Residue-level contacts at the interface:
Residue N59 in chain B is in contact with residue S33 in chain A (closest heavy-atom distance 2.9 Å).
Residue L60 in chain B interacts with residue A29 in chain A (closest heavy-atom distance 3.5 Å).
Residue R35 in chain B is in contact with residue L50 in chain A (closest heavy-atom distance 4.0 Å).
Residue N59 in chain B contacts residue A32 in chain A (closest heavy-atom distance 4.3 Å).
Residue Y174 in chain B interacts with residue A29 in chain A (closest heavy-atom distance 4.5 Å).
Residue T34 in chain B is in contact with residue I45 in chain A (closest heavy-atom distance 4.6 Å).
Residue L60 in chain B interacts with residue V25 in chain A (closest heavy-atom distance 3.2 Å).
Residue S52 in chain B interacts with residue P35 in chain A (closest heavy-atom distance 4.2 Å).
Residue Y174 in chain B contacts residue M30 in chain A (closest heavy-atom distance 3.1 Å).
Residue L60 in chain B is in contact with residue W26 in chain A (closest heavy-atom distance 3.8 Å).
Residue Y174 in chain B contacts residue S33 in chain A (closest heavy-atom distance 2.2 Å).
Residue Q29 in chain B contacts residue F38 in chain A (closest heavy-atom distance 3.7 Å).
Residue N59 in chain B interacts with residue A29 in chain A (closest heavy-atom distance 3.4 Å).
Residue P155 in chain B interacts with residue M30 in chain A (closest heavy-atom distance 4.6 Å).
Residue Y174 in chain B interacts with residue P34 in chain A (closest heavy-atom distance 3.4 Å).
Residue K28 in chain B is in contact with residue K44 in chain A (closest heavy-atom distance 3.7 Å).
Residue K45 in chain B is in contact with residue F38 in chain A (closest heavy-atom distance 3.4 Å).
Residue F56 in chain B is in contact with residue W26 in chain A (closest heavy-atom distance 3.4 Å).
Residue F56 in chain B is in contact with residue M30 in chain A (closest heavy-atom distance 3.0 Å).
Residue R35 in chain B contacts residue I48 in chain A (closest heavy-atom distance 4.3 Å).
Residue H55 in chain B contacts residue A32 in chain A (closest heavy-atom distance 3.0 Å).
Residue C133 in chain B interacts with residue W26 in chain A (closest heavy-atom distance 3.8 Å).
Residue C49 in chain B interacts with residue F38 in chain A (closest heavy-atom distance 3.7 Å).
Residue T173 in chain B contacts residue L8 in chain A (closest heavy-atom distance 3.6 Å).
Residue M63 in chain B is in contact with residue W26 in chain A (closest heavy-atom distance 4.7 Å).
Residue K28 in chain B is in contact with residue I45 in chain A (closest heavy-atom distance 3.6 Å).
Residue K171 in chain B contacts residue L8 in chain A (closest heavy-atom distance 3.3 Å).
Residue S52 in chain B contacts residue P34 in chain A (closest heavy-atom distance 2.2 Å).
Residue D132 in chain B is in contact with residue W26 in chain A (closest heavy-atom distance 3.0 Å).
Residue R35 in chain B contacts residue K47 in chain A (closest heavy-atom distance 4.1 Å).
Residue T34 in chain B interacts with residue Q46 in chain A (closest heavy-atom distance 3.4 Å).
Residue H25 in chain B contacts residue I45 in chain A (closest heavy-atom distance 3.3 Å).
Residue Y30 in chain B is in contact with residue F38 in chain A (closest heavy-atom distance 3.1 Å).
Residue Y174 in chain B interacts with residue P35 in chain A (closest heavy-atom distance 3.8 Å).
Residue P175 in chain B contacts residue P36 in chain A (closest heavy-atom distance 4.4 Å).
Residue G33 in chain B interacts with residue I45 in chain A (closest heavy-atom distance 3.3 Å).
Residue C49 in chain B contacts residue P36 in chain A (closest heavy-atom distance 3.4 Å).
Residue S52 in chain B contacts residue P36 in chain A (closest heavy-atom distance 4.2 Å).
Residue S52 in chain B interacts with residue S33 in chain A (closest heavy-atom distance 3.1 Å).
Residue T34 in chain B is in contact with residue I48 in chain A (closest heavy-atom distance 2.9 Å).
Residue D132 in chain B contacts residue V25 in chain A (closest heavy-atom distance 3.2 Å).
Residue G33 in chain B is in contact with residue I48 in chain A (closest heavy-atom distance 3.9 Å).
Residue Y174 in chain B interacts with residue P36 in chain A (closest heavy-atom distance 4.3 Å).
Residue T173 in chain B interacts with residue M30 in chain A (closest heavy-atom distance 4.6 Å).
Residue T34 in chain B contacts residue K47 in chain A (closest heavy-atom distance 3.2 Å).
Residue I48 in chain B interacts with residue P36 in chain A (closest heavy-atom distance 4.4 Å).
Residue Q153 in chain B interacts with residue W26 in chain A (closest heavy-atom distance 3.5 Å).
Residue H55 in chain B is in contact with residue S33 in chain A (closest heavy-atom distance 2.2 Å).
Residue M63 in chain B interacts with residue K28 in chain A (closest heavy-atom distance 4.5 Å).
Residue Q29 in chain B is in contact with residue P39 in chain A (closest heavy-atom distance 4.6 Å).
Residue F56 in chain B contacts residue S33 in chain A (closest heavy-atom distance 3.0 Å).
Residue K28 in chain B interacts with residue G43 in chain A (closest heavy-atom distance 3.6 Å).
Residue Y32 in chain B interacts with residue I48 in chain A (closest heavy-atom distance 4.4 Å).
Residue I40 in chain B is in contact with residue I48 in chain A (closest heavy-atom distance 4.5 Å).
Residue F56 in chain B contacts residue A29 in chain A (closest heavy-atom distance 3.2 Å).
Residue G33 in chain B is in contact with residue Q46 in chain A (closest heavy-atom distance 3.2 Å).
Residue A31 in chain B interacts with residue I45 in chain A (closest heavy-atom distance 3.5 Å).
Residue P155 in chain B is in contact with residue W26 in chain A (closest heavy-atom distance 3.3 Å).
Residue M63 in chain B is in contact with residue V25 in chain A (closest heavy-atom distance 3.2 Å).
Residue K28 in chain B is in contact with residue N42 in chain A (closest heavy-atom distance 4.2 Å).

Sequence of chain A:
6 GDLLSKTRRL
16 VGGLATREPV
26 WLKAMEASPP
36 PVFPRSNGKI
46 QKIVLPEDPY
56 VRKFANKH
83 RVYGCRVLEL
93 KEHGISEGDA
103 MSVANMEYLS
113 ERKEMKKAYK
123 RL

Sequence of chain B:
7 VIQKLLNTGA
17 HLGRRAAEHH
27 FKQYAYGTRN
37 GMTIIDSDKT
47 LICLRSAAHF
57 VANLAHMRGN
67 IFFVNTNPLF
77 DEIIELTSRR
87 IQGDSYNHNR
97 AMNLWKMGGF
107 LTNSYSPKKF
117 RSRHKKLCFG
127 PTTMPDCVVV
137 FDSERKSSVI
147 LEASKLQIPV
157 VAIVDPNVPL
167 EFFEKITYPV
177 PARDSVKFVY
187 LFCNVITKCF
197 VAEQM

These two protein chains interact to form a complex.